Sequence of protein 1:
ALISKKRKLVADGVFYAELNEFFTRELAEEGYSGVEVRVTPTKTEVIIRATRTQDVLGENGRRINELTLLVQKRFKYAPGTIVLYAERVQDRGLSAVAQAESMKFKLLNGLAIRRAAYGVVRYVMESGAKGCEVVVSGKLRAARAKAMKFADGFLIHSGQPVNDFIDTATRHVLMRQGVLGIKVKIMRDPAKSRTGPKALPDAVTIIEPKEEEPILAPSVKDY

Interface contacts:
Residue K198 in protein 1 contacts residue Q41 in protein 2 (closest heavy-atom distance 4.8 Å).
Residue T205 in protein 1 is in contact with residue I37 in protein 2 (closest heavy-atom distance 4.4 Å).
Residue A203 in protein 1 interacts with residue T39 in protein 2 (closest heavy-atom distance 4.1 Å).
Residue V204 in protein 1 interacts with residue I40 in protein 2 (closest heavy-atom distance 3.8 Å).
Residue I206 in protein 1 contacts residue A38 in protein 2 (closest heavy-atom distance 3.7 Å).
Residue V204 in protein 1 is in contact with residue A11 in protein 2 (closest heavy-atom distance 4.1 Å).
Residue P209 in protein 1 is in contact with residue R18 in protein 2 (closest heavy-atom distance 3.6 Å).
Residue I206 in protein 1 contacts residue I37 in protein 2 (closest heavy-atom distance 3.4 Å).
Residue T205 in protein 1 interacts with residue A38 in protein 2 (closest heavy-atom distance 3.2 Å).
Residue V204 in protein 1 interacts with residue I49 in protein 2 (closest heavy-atom distance 4.2 Å).
Residue V204 in protein 1 interacts with residue T39 in protein 2 (closest heavy-atom distance 3.9 Å).
Residue D202 in protein 1 interacts with residue T7 in protein 2 (closest heavy-atom distance 4.0 Å).
Residue I207 in protein 1 contacts residue R18 in protein 2 (closest heavy-atom distance 4.9 Å).
Residue T205 in protein 1 interacts with residue T39 in protein 2 (closest heavy-atom distance 3.0 Å).
Residue I207 in protein 1 interacts with residue I37 in protein 2 (closest heavy-atom distance 3.0 Å).
Residue P209 in protein 1 contacts residue Y19 in protein 2 (closest heavy-atom distance 3.3 Å).
Residue E208 in protein 1 is in contact with residue Y19 in protein 2 (closest heavy-atom distance 4.3 Å).
Residue D202 in protein 1 is in contact with residue L45 in protein 2 (closest heavy-atom distance 5.0 Å).
Residue I206 in protein 1 is in contact with residue Y19 in protein 2 (closest heavy-atom distance 4.0 Å).
Residue L200 in protein 1 is in contact with residue Q41 in protein 2 (closest heavy-atom distance 4.0 Å).
Residue I207 in protein 1 contacts residue Y19 in protein 2 (closest heavy-atom distance 2.9 Å).
Residue P201 in protein 1 contacts residue L45 in protein 2 (closest heavy-atom distance 3.4 Å).
Residue I206 in protein 1 interacts with residue A14 in protein 2 (closest heavy-atom distance 4.1 Å).
Residue A199 in protein 1 interacts with residue Q41 in protein 2 (closest heavy-atom distance 3.4 Å).
Residue P201 in protein 1 interacts with residue Q41 in protein 2 (closest heavy-atom distance 4.3 Å).
Residue A203 in protein 1 is in contact with residue Q41 in protein 2 (closest heavy-atom distance 4.3 Å).
Residue E208 in protein 1 is in contact with residue R18 in protein 2 (closest heavy-atom distance 4.6 Å).
Residue I207 in protein 1 contacts residue A38 in protein 2 (closest heavy-atom distance 4.8 Å).
Residue I206 in protein 1 is in contact with residue A11 in protein 2 (closest heavy-atom distance 4.4 Å).
Residue I206 in protein 1 interacts with residue L15 in protein 2 (closest heavy-atom distance 3.8 Å).

The following describes two proteins that form a bound complex.

Sequence of protein 2:
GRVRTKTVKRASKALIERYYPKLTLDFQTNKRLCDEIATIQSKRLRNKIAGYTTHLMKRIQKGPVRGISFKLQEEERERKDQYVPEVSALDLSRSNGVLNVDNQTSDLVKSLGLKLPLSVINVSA